Sequence of chain B:
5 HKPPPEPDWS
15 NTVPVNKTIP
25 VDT

Residue-level contacts at the interface:
Residue V39 in chain A contacts residue V19 in chain B (closest heavy-atom distance 3.3 Å).
Residue V41 in chain A interacts with residue V19 in chain B (closest heavy-atom distance 3.7 Å).
Residue V39 in chain A is in contact with residue N20 in chain B (closest heavy-atom distance 4.2 Å).
Residue W42 in chain A interacts with residue V25 in chain B (closest heavy-atom distance 3.2 Å).
Residue V26 in chain A interacts with residue V19 in chain B (closest heavy-atom distance 3.7 Å).
Residue H40 in chain A contacts residue V19 in chain B (closest heavy-atom distance 3.9 Å).
Residue V26 in chain A is in contact with residue P18 in chain B (closest heavy-atom distance 4.3 Å).
Residue S28 in chain A contacts residue P11 in chain B (closest heavy-atom distance 3.4 Å).
Residue Y25 in chain A contacts residue P18 in chain B (closest heavy-atom distance 3.8 Å).
Residue V102 in chain A contacts residue E10 in chain B (closest heavy-atom distance 3.8 Å).
Residue Q30 in chain A contacts residue P11 in chain B (closest heavy-atom distance 3.5 Å).
Residue E51 in chain A is in contact with residue P24 in chain B (closest heavy-atom distance 4.5 Å).
Residue E29 in chain A is in contact with residue T16 in chain B (closest heavy-atom distance 4.6 Å).
Residue R97 in chain A contacts residue E10 in chain B (closest heavy-atom distance 3.3 Å).
Residue A18 in chain A interacts with residue D26 in chain B (closest heavy-atom distance 4.7 Å).
Residue S28 in chain A is in contact with residue D12 in chain B (closest heavy-atom distance 3.4 Å).
Residue P38 in chain A contacts residue V19 in chain B (closest heavy-atom distance 4.3 Å).
Residue G104 in chain A is in contact with residue P11 in chain B (closest heavy-atom distance 3.5 Å).
Residue V26 in chain A contacts residue T16 in chain B (closest heavy-atom distance 3.7 Å).
Residue V102 in chain A contacts residue P9 in chain B (closest heavy-atom distance 3.6 Å).
Residue E70 in chain A interacts with residue E10 in chain B (closest heavy-atom distance 4.0 Å).
Residue Y23 in chain A contacts residue N20 in chain B (closest heavy-atom distance 3.0 Å).
Residue R106 in chain A contacts residue W13 in chain B (closest heavy-atom distance 3.6 Å).
Residue R95 in chain A is in contact with residue P11 in chain B (closest heavy-atom distance 3.4 Å).
Residue H40 in chain A interacts with residue P24 in chain B (closest heavy-atom distance 3.8 Å).
Residue R97 in chain A is in contact with residue P8 in chain B (closest heavy-atom distance 3.5 Å).
Residue H40 in chain A interacts with residue I23 in chain B (closest heavy-atom distance 4.3 Å).
Residue Q30 in chain A contacts residue E10 in chain B (closest heavy-atom distance 4.7 Å).
Residue V105 in chain A interacts with residue V19 in chain B (closest heavy-atom distance 4.7 Å).
Residue W42 in chain A is in contact with residue D26 in chain B (closest heavy-atom distance 3.0 Å).
Residue V103 in chain A contacts residue P11 in chain B (closest heavy-atom distance 4.4 Å).
Residue V102 in chain A interacts with residue P11 in chain B (closest heavy-atom distance 3.9 Å).
Residue G104 in chain A interacts with residue W13 in chain B (closest heavy-atom distance 3.4 Å).
Residue V41 in chain A is in contact with residue N20 in chain B (closest heavy-atom distance 3.2 Å).
Residue S28 in chain A interacts with residue N15 in chain B (closest heavy-atom distance 3.6 Å).
Residue F17 in chain A is in contact with residue D26 in chain B (closest heavy-atom distance 3.7 Å).
Residue V26 in chain A is in contact with residue W13 in chain B (closest heavy-atom distance 4.4 Å).
Residue D100 in chain A contacts residue P9 in chain B (closest heavy-atom distance 3.3 Å).
Residue Y25 in chain A is in contact with residue N20 in chain B (closest heavy-atom distance 4.5 Å).
Residue Y23 in chain A is in contact with residue P24 in chain B (closest heavy-atom distance 3.5 Å).
Residue V105 in chain A interacts with residue W13 in chain B (closest heavy-atom distance 3.8 Å).
Residue H40 in chain A is in contact with residue T22 in chain B (closest heavy-atom distance 3.1 Å).
Residue R95 in chain A is in contact with residue W13 in chain B (closest heavy-atom distance 4.1 Å).
Residue Y25 in chain A interacts with residue V17 in chain B (closest heavy-atom distance 4.5 Å).
Residue E93 in chain A contacts residue W13 in chain B (closest heavy-atom distance 3.9 Å).
Residue Y23 in chain A contacts residue I23 in chain B (closest heavy-atom distance 3.9 Å).
Residue H40 in chain A contacts residue N20 in chain B (closest heavy-atom distance 3.2 Å).
Residue V26 in chain A interacts with residue V17 in chain B (closest heavy-atom distance 3.4 Å).
Residue R95 in chain A contacts residue E10 in chain B (closest heavy-atom distance 3.1 Å).
Residue W42 in chain A is in contact with residue P24 in chain B (closest heavy-atom distance 3.4 Å).
Residue R49 in chain A contacts residue D26 in chain B (closest heavy-atom distance 3.1 Å).
Residue R97 in chain A is in contact with residue P9 in chain B (closest heavy-atom distance 2.8 Å).
Residue E29 in chain A is in contact with residue V17 in chain B (closest heavy-atom distance 3.9 Å).
Residue E29 in chain A interacts with residue D12 in chain B (closest heavy-atom distance 4.4 Å).
Residue Q30 in chain A is in contact with residue D12 in chain B (closest heavy-atom distance 2.7 Å).
Residue S28 in chain A contacts residue T16 in chain B (closest heavy-atom distance 4.5 Å).
Residue Y25 in chain A contacts residue V19 in chain B (closest heavy-atom distance 3.1 Å).
Residue E29 in chain A interacts with residue N15 in chain B (closest heavy-atom distance 2.7 Å).
Residue R49 in chain A is in contact with residue T27 in chain B (closest heavy-atom distance 4.8 Å).
Residue S28 in chain A interacts with residue W13 in chain B (closest heavy-atom distance 3.5 Å).

This data describes a binding interaction between two proteins.

Sequence of chain A:
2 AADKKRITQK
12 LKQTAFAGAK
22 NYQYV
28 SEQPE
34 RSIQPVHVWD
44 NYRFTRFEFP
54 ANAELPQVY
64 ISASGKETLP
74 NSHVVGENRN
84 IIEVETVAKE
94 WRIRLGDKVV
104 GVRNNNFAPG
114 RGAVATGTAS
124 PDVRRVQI